Residue-level contacts at the interface:
Residue L101 in the second protein is in contact with residue E160 in the first protein (closest heavy-atom distance 3.8 Å).
Residue E100 in the second protein is in contact with residue T162 in the first protein (closest heavy-atom distance 4.3 Å).
Residue V98 in the second protein interacts with residue L164 in the first protein (closest heavy-atom distance 3.1 Å).
Residue V98 in the second protein contacts residue S163 in the first protein (closest heavy-atom distance 3.4 Å).
Residue E100 in the second protein contacts residue E160 in the first protein (closest heavy-atom distance 2.6 Å).
Residue Y62 in the second protein is in contact with residue S163 in the first protein (closest heavy-atom distance 4.6 Å).
Residue C99 in the second protein interacts with residue L164 in the first protein (closest heavy-atom distance 4.9 Å).
Residue Y62 in the second protein interacts with residue L164 in the first protein (closest heavy-atom distance 2.9 Å).
Residue C99 in the second protein is in contact with residue S163 in the first protein (closest heavy-atom distance 4.7 Å).
Residue C99 in the second protein contacts residue E160 in the first protein (closest heavy-atom distance 3.6 Å).
Residue C99 in the second protein is in contact with residue N161 in the first protein (closest heavy-atom distance 4.5 Å).
Residue A63 in the second protein is in contact with residue L164 in the first protein (closest heavy-atom distance 4.2 Å).
Residue V98 in the second protein interacts with residue T162 in the first protein (closest heavy-atom distance 4.0 Å).
Residue E100 in the second protein contacts residue N161 in the first protein (closest heavy-atom distance 4.7 Å).
Residue S64 in the second protein contacts residue G159 in the first protein (closest heavy-atom distance 4.4 Å).
Residue C99 in the second protein contacts residue T162 in the first protein (closest heavy-atom distance 3.6 Å).

Sequence of the first protein:
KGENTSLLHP

The following describes two proteins that form a bound complex.

Sequence of the second protein:
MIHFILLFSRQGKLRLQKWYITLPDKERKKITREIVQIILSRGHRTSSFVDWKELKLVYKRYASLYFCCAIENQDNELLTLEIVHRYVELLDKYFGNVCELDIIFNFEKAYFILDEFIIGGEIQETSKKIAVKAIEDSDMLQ